These two protein chains interact to form a complex.

Sequence of the first protein:
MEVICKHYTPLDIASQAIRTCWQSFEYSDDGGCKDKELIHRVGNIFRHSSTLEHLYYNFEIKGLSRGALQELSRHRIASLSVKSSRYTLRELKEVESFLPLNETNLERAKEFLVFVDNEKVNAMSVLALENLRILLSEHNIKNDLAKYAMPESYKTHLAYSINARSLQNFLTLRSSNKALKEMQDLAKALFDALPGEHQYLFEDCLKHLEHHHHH

Interface contacts:
Residue H139 in the first protein interacts with residue K120 in the second protein (closest heavy-atom distance 3.2 Å).
Residue I141 in the first protein is in contact with residue V121 in the second protein (closest heavy-atom distance 3.8 Å).
Residue L145 in the first protein contacts residue D117 in the second protein (closest heavy-atom distance 3.8 Å).
Residue Q70 in the first protein is in contact with residue L69 in the second protein (closest heavy-atom distance 3.8 Å).
Residue L145 in the first protein interacts with residue V116 in the second protein (closest heavy-atom distance 3.6 Å).
Residue V121 in the first protein interacts with residue L145 in the second protein (closest heavy-atom distance 3.8 Å).
Residue A179 in the first protein interacts with residue R86 in the second protein (closest heavy-atom distance 3.5 Å).
Residue Y148 in the first protein is in contact with residue S65 in the second protein (closest heavy-atom distance 3.6 Å).
Residue R74 in the first protein contacts residue L80 in the second protein (closest heavy-atom distance 2.7 Å).
Residue N118 in the first protein contacts residue I141 in the second protein (closest heavy-atom distance 3.3 Å).
Residue V82 in the first protein is in contact with residue R74 in the second protein (closest heavy-atom distance 3.6 Å).
Residue A78 in the first protein contacts residue R76 in the second protein (closest heavy-atom distance 3.6 Å).
Residue M150 in the first protein is in contact with residue E152 in the second protein (closest heavy-atom distance 3.0 Å).
Residue Q70 in the first protein interacts with residue Q70 in the second protein (closest heavy-atom distance 3.2 Å).
Residue N131 in the first protein is in contact with residue M124 in the second protein (closest heavy-atom distance 3.2 Å).
Residue S73 in the first protein interacts with residue S73 in the second protein (closest heavy-atom distance 3.8 Å).
Residue M150 in the first protein contacts residue P151 in the second protein (closest heavy-atom distance 3.6 Å).
Residue Q70 in the first protein interacts with residue R66 in the second protein (closest heavy-atom distance 3.1 Å).
Residue R66 in the first protein is in contact with residue E152 in the second protein (closest heavy-atom distance 2.8 Å).
Residue L135 in the first protein interacts with residue K120 in the second protein (closest heavy-atom distance 3.8 Å).
Residue I141 in the first protein is in contact with residue N118 in the second protein (closest heavy-atom distance 3.5 Å).
Residue E152 in the first protein interacts with residue E152 in the second protein (closest heavy-atom distance 3.7 Å).
Residue K120 in the first protein interacts with residue H139 in the second protein (closest heavy-atom distance 2.9 Å).
Residue P151 in the first protein is in contact with residue M150 in the second protein (closest heavy-atom distance 3.4 Å).
Residue R76 in the first protein contacts residue R76 in the second protein (closest heavy-atom distance 2.8 Å).
Residue M124 in the first protein contacts residue N131 in the second protein (closest heavy-atom distance 3.3 Å).
Residue K120 in the first protein interacts with residue L135 in the second protein (closest heavy-atom distance 3.8 Å).
Residue R86 in the first protein contacts residue A179 in the second protein (closest heavy-atom distance 3.7 Å).
Residue L180 in the first protein contacts residue R86 in the second protein (closest heavy-atom distance 3.1 Å).
Residue R76 in the first protein is in contact with residue A78 in the second protein (closest heavy-atom distance 3.3 Å).
Residue S125 in the first protein contacts residue Y148 in the second protein (closest heavy-atom distance 3.5 Å).
Residue L180 in the first protein is in contact with residue D144 in the second protein (closest heavy-atom distance 3.8 Å).
Residue V116 in the first protein is in contact with residue Y148 in the second protein (closest heavy-atom distance 3.7 Å).
Residue R86 in the first protein interacts with residue L180 in the second protein (closest heavy-atom distance 3.6 Å).
Residue Y148 in the first protein interacts with residue E182 in the second protein (closest heavy-atom distance 2.3 Å).
Residue S153 in the first protein interacts with residue Y148 in the second protein (closest heavy-atom distance 2.8 Å).
Residue M124 in the first protein interacts with residue L135 in the second protein (closest heavy-atom distance 3.8 Å).
Residue L69 in the first protein interacts with residue Q70 in the second protein (closest heavy-atom distance 3.4 Å).
Residue V121 in the first protein contacts residue L135 in the second protein (closest heavy-atom distance 3.8 Å).
Residue Y148 in the first protein contacts residue S153 in the second protein (closest heavy-atom distance 2.9 Å).
Residue E152 in the first protein is in contact with residue Y148 in the second protein (closest heavy-atom distance 3.8 Å).
Residue S65 in the first protein interacts with residue Y148 in the second protein (closest heavy-atom distance 3.6 Å).
Residue R86 in the first protein interacts with residue E71 in the second protein (closest heavy-atom distance 3.5 Å).
Residue V121 in the first protein is in contact with residue I141 in the second protein (closest heavy-atom distance 3.8 Å).
Residue Y148 in the first protein is in contact with residue S125 in the second protein (closest heavy-atom distance 3.4 Å).
Residue E152 in the first protein is in contact with residue R66 in the second protein (closest heavy-atom distance 2.8 Å).
Residue E152 in the first protein interacts with residue M150 in the second protein (closest heavy-atom distance 2.9 Å).
Residue S73 in the first protein is in contact with residue R74 in the second protein (closest heavy-atom distance 3.7 Å).
Residue R66 in the first protein contacts residue Q70 in the second protein (closest heavy-atom distance 3.1 Å).
Residue R86 in the first protein interacts with residue K178 in the second protein (closest heavy-atom distance 3.0 Å).
Residue L135 in the first protein contacts residue V121 in the second protein (closest heavy-atom distance 3.5 Å).
Residue L80 in the first protein interacts with residue R74 in the second protein (closest heavy-atom distance 2.8 Å).
Residue S125 in the first protein contacts residue A149 in the second protein (closest heavy-atom distance 3.9 Å).
Residue R74 in the first protein is in contact with residue V82 in the second protein (closest heavy-atom distance 3.7 Å).
Residue Y148 in the first protein contacts residue V116 in the second protein (closest heavy-atom distance 3.6 Å).
Residue Y148 in the first protein interacts with residue L180 in the second protein (closest heavy-atom distance 3.7 Å).
Residue E71 in the first protein is in contact with residue R86 in the second protein (closest heavy-atom distance 3.6 Å).
Residue D144 in the first protein is in contact with residue L180 in the second protein (closest heavy-atom distance 3.8 Å).
Residue E182 in the first protein is in contact with residue Y148 in the second protein (closest heavy-atom distance 2.6 Å).
Residue K178 in the first protein contacts residue R86 in the second protein (closest heavy-atom distance 3.1 Å).

Sequence of the second protein:
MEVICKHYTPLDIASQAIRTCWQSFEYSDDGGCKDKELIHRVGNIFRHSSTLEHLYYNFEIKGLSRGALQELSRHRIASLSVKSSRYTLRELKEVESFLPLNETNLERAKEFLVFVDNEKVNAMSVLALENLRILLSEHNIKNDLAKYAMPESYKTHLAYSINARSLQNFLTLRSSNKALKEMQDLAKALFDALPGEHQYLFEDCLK